Sequence of protein 1:
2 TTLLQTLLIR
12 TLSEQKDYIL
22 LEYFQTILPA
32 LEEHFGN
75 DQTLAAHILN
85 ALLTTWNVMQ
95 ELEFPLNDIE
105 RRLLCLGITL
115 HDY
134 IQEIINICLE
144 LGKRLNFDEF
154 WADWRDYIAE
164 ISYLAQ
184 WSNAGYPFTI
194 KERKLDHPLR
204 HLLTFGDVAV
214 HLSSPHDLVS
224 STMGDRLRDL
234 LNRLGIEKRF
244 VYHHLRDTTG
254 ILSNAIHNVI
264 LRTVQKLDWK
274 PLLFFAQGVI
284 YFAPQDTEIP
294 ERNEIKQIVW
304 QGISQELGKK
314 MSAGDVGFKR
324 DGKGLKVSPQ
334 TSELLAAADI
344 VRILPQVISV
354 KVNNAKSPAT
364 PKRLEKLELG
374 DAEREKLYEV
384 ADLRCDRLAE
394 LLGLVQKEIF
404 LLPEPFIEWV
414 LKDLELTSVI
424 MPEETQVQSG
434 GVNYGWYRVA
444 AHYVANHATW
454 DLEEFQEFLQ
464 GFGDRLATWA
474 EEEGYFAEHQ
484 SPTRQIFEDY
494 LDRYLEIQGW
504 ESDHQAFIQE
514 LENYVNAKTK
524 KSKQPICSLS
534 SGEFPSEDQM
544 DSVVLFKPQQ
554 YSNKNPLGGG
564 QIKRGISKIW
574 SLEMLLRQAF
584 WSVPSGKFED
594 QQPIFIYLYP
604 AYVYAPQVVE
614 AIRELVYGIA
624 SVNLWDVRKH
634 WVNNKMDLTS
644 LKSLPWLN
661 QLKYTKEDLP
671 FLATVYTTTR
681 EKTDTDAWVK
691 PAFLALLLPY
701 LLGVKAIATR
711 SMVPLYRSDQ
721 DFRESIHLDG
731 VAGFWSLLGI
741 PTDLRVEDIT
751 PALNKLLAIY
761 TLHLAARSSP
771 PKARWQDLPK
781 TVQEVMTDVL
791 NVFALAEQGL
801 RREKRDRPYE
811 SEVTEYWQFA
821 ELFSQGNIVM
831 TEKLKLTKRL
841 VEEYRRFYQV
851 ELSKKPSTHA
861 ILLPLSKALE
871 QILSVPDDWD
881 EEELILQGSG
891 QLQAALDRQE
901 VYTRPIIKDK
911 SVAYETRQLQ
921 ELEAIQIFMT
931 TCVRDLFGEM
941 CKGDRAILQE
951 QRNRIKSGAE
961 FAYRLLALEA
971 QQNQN

The following describes two proteins that form a bound complex.

Residue-level contacts at the interface:
Residue G561 in protein 1 interacts with residue N119 in protein 2 (closest heavy-atom distance 2.8 Å).
Residue Q280 in protein 1 interacts with residue N201 in protein 2 (closest heavy-atom distance 2.9 Å).
Residue S555 in protein 1 contacts residue E21 in protein 2 (closest heavy-atom distance 2.7 Å).
Residue I511 in protein 1 is in contact with residue T238 in protein 2 (closest heavy-atom distance 3.5 Å).
Residue T522 in protein 1 is in contact with residue Q56 in protein 2 (closest heavy-atom distance 3.4 Å).
Residue D250 in protein 1 interacts with residue R202 in protein 2 (closest heavy-atom distance 2.8 Å).
Residue Y716 in protein 1 interacts with residue K30 in protein 2 (closest heavy-atom distance 3.0 Å).
Residue D729 in protein 1 contacts residue Y92 in protein 2 (closest heavy-atom distance 3.5 Å).
Residue Q720 in protein 1 contacts residue Q86 in protein 2 (closest heavy-atom distance 3.4 Å).
Residue Y517 in protein 1 interacts with residue P207 in protein 2 (closest heavy-atom distance 3.5 Å).
Residue T742 in protein 1 interacts with residue S91 in protein 2 (closest heavy-atom distance 2.9 Å).
Residue Y554 in protein 1 contacts residue N119 in protein 2 (closest heavy-atom distance 3.3 Å).
Residue G562 in protein 1 interacts with residue N119 in protein 2 (closest heavy-atom distance 2.9 Å).
Residue S711 in protein 1 contacts residue E27 in protein 2 (closest heavy-atom distance 3.6 Å).
Residue T522 in protein 1 is in contact with residue T60 in protein 2 (closest heavy-atom distance 3.3 Å).
Residue D721 in protein 1 is in contact with residue K30 in protein 2 (closest heavy-atom distance 2.7 Å).
Residue Y554 in protein 1 is in contact with residue Y120 in protein 2 (closest heavy-atom distance 3.4 Å).
Residue E513 in protein 1 is in contact with residue R202 in protein 2 (closest heavy-atom distance 3.3 Å).
Residue N556 in protein 1 is in contact with residue A18 in protein 2 (closest heavy-atom distance 3.5 Å).
Residue R567 in protein 1 is in contact with residue E21 in protein 2 (closest heavy-atom distance 3.0 Å).
Residue Y716 in protein 1 interacts with residue V204 in protein 2 (closest heavy-atom distance 3.6 Å).
Residue S718 in protein 1 is in contact with residue Y31 in protein 2 (closest heavy-atom distance 2.9 Å).
Residue Q553 in protein 1 is in contact with residue F111 in protein 2 (closest heavy-atom distance 3.3 Å).
Residue K557 in protein 1 is in contact with residue S19 in protein 2 (closest heavy-atom distance 2.8 Å).
Residue V518 in protein 1 is in contact with residue P61 in protein 2 (closest heavy-atom distance 3.3 Å).
Residue S531 in protein 1 interacts with residue R20 in protein 2 (closest heavy-atom distance 3.0 Å).
Residue G561 in protein 1 contacts residue K118 in protein 2 (closest heavy-atom distance 3.6 Å).
Residue Y554 in protein 1 is in contact with residue Y26 in protein 2 (closest heavy-atom distance 2.6 Å).
Residue N556 in protein 1 is in contact with residue E21 in protein 2 (closest heavy-atom distance 2.8 Å).
Residue T709 in protein 1 interacts with residue K128 in protein 2 (closest heavy-atom distance 3.1 Å).
Residue Y554 in protein 1 contacts residue F111 in protein 2 (closest heavy-atom distance 3.5 Å).
Residue K557 in protein 1 contacts residue A18 in protein 2 (closest heavy-atom distance 2.8 Å).
Residue Q552 in protein 1 contacts residue F111 in protein 2 (closest heavy-atom distance 3.1 Å).
Residue F510 in protein 1 interacts with residue S209 in protein 2 (closest heavy-atom distance 3.6 Å).
Residue Y554 in protein 1 is in contact with residue P121 in protein 2 (closest heavy-atom distance 3.6 Å).
Residue D729 in protein 1 contacts residue K128 in protein 2 (closest heavy-atom distance 2.9 Å).
Residue P559 in protein 1 is in contact with residue N119 in protein 2 (closest heavy-atom distance 3.0 Å).
Residue H219 in protein 1 interacts with residue L199 in protein 2 (closest heavy-atom distance 3.6 Å).
Residue F549 in protein 1 interacts with residue G23 in protein 2 (closest heavy-atom distance 3.2 Å).
Residue N556 in protein 1 contacts residue Y26 in protein 2 (closest heavy-atom distance 3.4 Å).
Residue R567 in protein 1 is in contact with residue G23 in protein 2 (closest heavy-atom distance 2.8 Å).
Residue Y517 in protein 1 interacts with residue Y63 in protein 2 (closest heavy-atom distance 3.3 Å).
Residue E513 in protein 1 is in contact with residue S209 in protein 2 (closest heavy-atom distance 2.7 Å).
Residue R717 in protein 1 interacts with residue S212 in protein 2 (closest heavy-atom distance 2.9 Å).
Residue E536 in protein 1 contacts residue R202 in protein 2 (closest heavy-atom distance 2.7 Å).
Residue L560 in protein 1 contacts residue N119 in protein 2 (closest heavy-atom distance 3.4 Å).
Residue G562 in protein 1 is in contact with residue K118 in protein 2 (closest heavy-atom distance 3.5 Å).
Residue Y497 in protein 1 contacts residue R202 in protein 2 (closest heavy-atom distance 3.0 Å).
Residue S531 in protein 1 interacts with residue E21 in protein 2 (closest heavy-atom distance 2.8 Å).
Residue S534 in protein 1 is in contact with residue V204 in protein 2 (closest heavy-atom distance 3.5 Å).
Residue G730 in protein 1 is in contact with residue Y92 in protein 2 (closest heavy-atom distance 3.4 Å).
Residue I565 in protein 1 is in contact with residue G112 in protein 2 (closest heavy-atom distance 3.5 Å).
Residue E513 in protein 1 interacts with residue S208 in protein 2 (closest heavy-atom distance 3.5 Å).
Residue N558 in protein 1 is in contact with residue N119 in protein 2 (closest heavy-atom distance 3.3 Å).
Residue E513 in protein 1 interacts with residue P207 in protein 2 (closest heavy-atom distance 3.5 Å).
Residue R249 in protein 1 is in contact with residue Y200 in protein 2 (closest heavy-atom distance 3.2 Å).
Residue Y716 in protein 1 interacts with residue R202 in protein 2 (closest heavy-atom distance 3.5 Å).
Residue L560 in protein 1 interacts with residue Q59 in protein 2 (closest heavy-atom distance 3.3 Å).
Residue G561 in protein 1 interacts with residue Y120 in protein 2 (closest heavy-atom distance 3.4 Å).
Residue S555 in protein 1 is in contact with residue N119 in protein 2 (closest heavy-atom distance 3.0 Å).

Sequence of protein 2:
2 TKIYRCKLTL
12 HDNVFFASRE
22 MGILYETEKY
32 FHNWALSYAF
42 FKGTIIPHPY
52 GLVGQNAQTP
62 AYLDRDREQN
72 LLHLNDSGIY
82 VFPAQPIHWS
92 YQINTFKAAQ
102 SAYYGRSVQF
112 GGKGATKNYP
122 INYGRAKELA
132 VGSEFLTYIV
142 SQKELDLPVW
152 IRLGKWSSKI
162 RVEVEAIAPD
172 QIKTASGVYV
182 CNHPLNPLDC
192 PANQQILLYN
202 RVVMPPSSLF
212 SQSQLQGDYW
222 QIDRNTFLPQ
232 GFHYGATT